Sequence of chain A:
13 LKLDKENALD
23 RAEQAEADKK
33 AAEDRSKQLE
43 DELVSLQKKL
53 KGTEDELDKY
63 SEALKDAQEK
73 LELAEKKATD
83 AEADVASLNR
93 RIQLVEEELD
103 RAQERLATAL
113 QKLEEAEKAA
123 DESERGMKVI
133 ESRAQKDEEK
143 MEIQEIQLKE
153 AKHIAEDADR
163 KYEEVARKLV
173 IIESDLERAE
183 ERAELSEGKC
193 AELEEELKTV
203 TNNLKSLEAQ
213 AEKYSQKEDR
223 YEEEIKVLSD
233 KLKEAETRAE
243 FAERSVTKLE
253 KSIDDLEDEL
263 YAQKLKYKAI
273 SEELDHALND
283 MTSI

Sequence of chain B:
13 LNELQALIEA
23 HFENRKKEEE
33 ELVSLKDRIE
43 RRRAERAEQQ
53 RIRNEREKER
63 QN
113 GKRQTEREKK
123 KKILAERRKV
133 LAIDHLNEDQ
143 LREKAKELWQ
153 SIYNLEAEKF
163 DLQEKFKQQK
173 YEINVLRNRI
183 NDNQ

This data describes a binding interaction between two proteins.

Contacts between the two chains:
Residue D260 in chain A interacts with residue A46 in chain B (closest heavy-atom distance 3.5 Å).
Residue L267 in chain A is in contact with residue D39 in chain B (closest heavy-atom distance 2.7 Å).
Residue E275 in chain A interacts with residue K28 in chain B (closest heavy-atom distance 2.2 Å).
Residue I272 in chain A interacts with residue E32 in chain B (closest heavy-atom distance 3.9 Å).
Residue E245 in chain A is in contact with residue N56 in chain B (closest heavy-atom distance 3.3 Å).
Residue K270 in chain A contacts residue E31 in chain B (closest heavy-atom distance 3.0 Å).
Residue K266 in chain A contacts residue V35 in chain B (closest heavy-atom distance 2.2 Å).
Residue L262 in chain A is in contact with residue E42 in chain B (closest heavy-atom distance 2.6 Å).
Residue D277 in chain A is in contact with residue F24 in chain B (closest heavy-atom distance 2.0 Å).
Residue K253 in chain A is in contact with residue R53 in chain B (closest heavy-atom distance 2.4 Å).
Residue A271 in chain A is in contact with residue E32 in chain B (closest heavy-atom distance 2.0 Å).
Residue D277 in chain A interacts with residue K28 in chain B (closest heavy-atom distance 4.0 Å).
Residue N281 in chain A is in contact with residue E25 in chain B (closest heavy-atom distance 3.4 Å).
Residue Y263 in chain A is in contact with residue D39 in chain B (closest heavy-atom distance 2.5 Å).
Residue E252 in chain A interacts with residue N56 in chain B (closest heavy-atom distance 2.0 Å).
Residue L280 in chain A is in contact with residue I20 in chain B (closest heavy-atom distance 3.2 Å).
Residue E259 in chain A is in contact with residue E42 in chain B (closest heavy-atom distance 2.9 Å).
Residue E274 in chain A interacts with residue R27 in chain B (closest heavy-atom distance 3.2 Å).
Residue H278 in chain A contacts residue K28 in chain B (closest heavy-atom distance 3.0 Å).
Residue A271 in chain A contacts residue K28 in chain B (closest heavy-atom distance 4.2 Å).
Residue K266 in chain A contacts residue E42 in chain B (closest heavy-atom distance 1.8 Å).
Residue Y263 in chain A contacts residue R40 in chain B (closest heavy-atom distance 2.1 Å).
Residue I255 in chain A is in contact with residue R48 in chain B (closest heavy-atom distance 3.8 Å).
Residue A271 in chain A contacts residue V35 in chain B (closest heavy-atom distance 3.2 Å).
Residue A279 in chain A interacts with residue F24 in chain B (closest heavy-atom distance 4.0 Å).
Residue D256 in chain A interacts with residue R53 in chain B (closest heavy-atom distance 3.8 Å).
Residue Y263 in chain A is in contact with residue R43 in chain B (closest heavy-atom distance 4.2 Å).
Residue D256 in chain A is in contact with residue A49 in chain B (closest heavy-atom distance 3.3 Å).
Residue E274 in chain A contacts residue K28 in chain B (closest heavy-atom distance 2.1 Å).
Residue E274 in chain A is in contact with residue E32 in chain B (closest heavy-atom distance 3.0 Å).
Residue E259 in chain A interacts with residue R43 in chain B (closest heavy-atom distance 4.1 Å).
Residue E252 in chain A contacts residue R55 in chain B (closest heavy-atom distance 4.2 Å).
Residue Y263 in chain A contacts residue E42 in chain B (closest heavy-atom distance 2.6 Å).
Residue K270 in chain A interacts with residue V35 in chain B (closest heavy-atom distance 2.7 Å).
Residue E252 in chain A interacts with residue A49 in chain B (closest heavy-atom distance 2.8 Å).
Residue I255 in chain A is in contact with residue R45 in chain B (closest heavy-atom distance 4.2 Å).
Residue E252 in chain A contacts residue Q52 in chain B (closest heavy-atom distance 2.1 Å).
Residue K270 in chain A contacts residue E32 in chain B (closest heavy-atom distance 2.2 Å).
Residue L280 in chain A contacts residue F24 in chain B (closest heavy-atom distance 3.5 Å).
Residue T249 in chain A contacts residue N56 in chain B (closest heavy-atom distance 3.2 Å).
Residue T284 in chain A contacts residue I20 in chain B (closest heavy-atom distance 2.8 Å).
Residue K270 in chain A interacts with residue L34 in chain B (closest heavy-atom distance 3.8 Å).
Residue D277 in chain A is in contact with residue R27 in chain B (closest heavy-atom distance 3.7 Å).
Residue E274 in chain A is in contact with residue E31 in chain B (closest heavy-atom distance 2.2 Å).
Residue E259 in chain A contacts residue R45 in chain B (closest heavy-atom distance 2.3 Å).
Residue K266 in chain A is in contact with residue K38 in chain B (closest heavy-atom distance 3.1 Å).
Residue N281 in chain A interacts with residue E21 in chain B (closest heavy-atom distance 2.3 Å).
Residue K266 in chain A contacts residue D39 in chain B (closest heavy-atom distance 2.7 Å).
Residue N281 in chain A interacts with residue F24 in chain B (closest heavy-atom distance 1.5 Å).
Residue V248 in chain A interacts with residue N56 in chain B (closest heavy-atom distance 3.1 Å).
Residue D256 in chain A is in contact with residue A46 in chain B (closest heavy-atom distance 3.0 Å).
Residue E259 in chain A contacts residue R48 in chain B (closest heavy-atom distance 3.9 Å).
Residue H278 in chain A is in contact with residue F24 in chain B (closest heavy-atom distance 2.0 Å).
Residue V248 in chain A is in contact with residue R55 in chain B (closest heavy-atom distance 3.2 Å).
Residue E252 in chain A interacts with residue R53 in chain B (closest heavy-atom distance 2.4 Å).
Residue E259 in chain A is in contact with residue A46 in chain B (closest heavy-atom distance 2.7 Å).
Residue E275 in chain A interacts with residue E32 in chain B (closest heavy-atom distance 4.0 Å).
Residue E245 in chain A is in contact with residue E59 in chain B (closest heavy-atom distance 4.0 Å).
Residue L267 in chain A is in contact with residue V35 in chain B (closest heavy-atom distance 3.0 Å).
Residue I255 in chain A interacts with residue A49 in chain B (closest heavy-atom distance 2.3 Å).